Interface contacts:
Residue D300 in protein 2 interacts with residue R59 in protein 1 (closest heavy-atom distance 2.0 Å).
Residue R183 in protein 2 is in contact with residue Q55 in protein 1 (closest heavy-atom distance 2.9 Å).
Residue V295 in protein 2 contacts residue A10 in protein 1 (closest heavy-atom distance 3.8 Å).
Residue D296 in protein 2 contacts residue R14 in protein 1 (closest heavy-atom distance 2.5 Å).
Residue D296 in protein 2 interacts with residue R11 in protein 1 (closest heavy-atom distance 2.9 Å).
Residue E292 in protein 2 contacts residue R14 in protein 1 (closest heavy-atom distance 3.1 Å).
Residue Y339 in protein 2 interacts with residue A10 in protein 1 (closest heavy-atom distance 3.5 Å).
Residue R574 in protein 2 contacts residue Q2 in protein 1 (closest heavy-atom distance 3.3 Å).
Residue A40 in protein 2 contacts residue R252 in protein 1 (closest heavy-atom distance 2.1 Å).
Residue R624 in protein 2 contacts residue S33 in protein 1 (closest heavy-atom distance 3.2 Å).
Residue Y339 in protein 2 interacts with residue A13 in protein 1 (closest heavy-atom distance 3.7 Å).
Residue R111 in protein 2 is in contact with residue Q152 in protein 1 (closest heavy-atom distance 3.1 Å).
Residue S62 in protein 2 is in contact with residue D295 in protein 1 (closest heavy-atom distance 3.5 Å).
Residue E57 in protein 2 is in contact with residue R245 in protein 1 (closest heavy-atom distance 1.7 Å).
Residue V295 in protein 2 contacts residue R11 in protein 1 (closest heavy-atom distance 3.3 Å).
Residue L523 in protein 2 contacts residue M1 in protein 1 (closest heavy-atom distance 3.2 Å).
Residue A43 in protein 2 contacts residue E249 in protein 1 (closest heavy-atom distance 3.0 Å).
Residue W41 in protein 2 contacts residue R252 in protein 1 (closest heavy-atom distance 3.8 Å).
Residue S62 in protein 2 interacts with residue I294 in protein 1 (closest heavy-atom distance 2.6 Å).
Residue N65 in protein 2 interacts with residue V292 in protein 1 (closest heavy-atom distance 3.0 Å).
Residue R496 in protein 2 interacts with residue M1 in protein 1 (closest heavy-atom distance 3.3 Å).
Residue N65 in protein 2 interacts with residue R293 in protein 1 (closest heavy-atom distance 3.7 Å).
Residue E335 in protein 2 is in contact with residue A13 in protein 1 (closest heavy-atom distance 3.5 Å).
Residue E567 in protein 2 contacts residue L4 in protein 1 (closest heavy-atom distance 3.5 Å).
Residue R490 in protein 2 interacts with residue L4 in protein 1 (closest heavy-atom distance 3.0 Å).
Residue R44 in protein 2 contacts residue L253 in protein 1 (closest heavy-atom distance 3.7 Å).
Residue T522 in protein 2 contacts residue M1 in protein 1 (closest heavy-atom distance 3.0 Å).
Residue L50 in protein 2 interacts with residue R245 in protein 1 (closest heavy-atom distance 2.9 Å).
Residue E564 in protein 2 is in contact with residue S6 in protein 1 (closest heavy-atom distance 3.7 Å).
Residue K96 in protein 2 is in contact with residue E296 in protein 1 (closest heavy-atom distance 3.7 Å).
Residue E567 in protein 2 is in contact with residue S6 in protein 1 (closest heavy-atom distance 3.0 Å).
Residue N65 in protein 2 contacts residue I290 in protein 1 (closest heavy-atom distance 3.4 Å).
Residue R44 in protein 2 contacts residue N250 in protein 1 (closest heavy-atom distance 3.1 Å).
Residue D298 in protein 2 interacts with residue R11 in protein 1 (closest heavy-atom distance 3.2 Å).
Residue F61 in protein 2 contacts residue R293 in protein 1 (closest heavy-atom distance 3.2 Å).
Residue S62 in protein 2 is in contact with residue R293 in protein 1 (closest heavy-atom distance 3.4 Å).
Residue V625 in protein 2 contacts residue G35 in protein 1 (closest heavy-atom distance 3.5 Å).
Residue Y68 in protein 2 contacts residue I294 in protein 1 (closest heavy-atom distance 3.3 Å).
Residue L59 in protein 2 is in contact with residue R293 in protein 1 (closest heavy-atom distance 2.5 Å).
Residue M336 in protein 2 is in contact with residue A10 in protein 1 (closest heavy-atom distance 3.8 Å).
Residue E567 in protein 2 is in contact with residue L5 in protein 1 (closest heavy-atom distance 2.6 Å).
Residue Y498 in protein 2 interacts with residue R8 in protein 1 (closest heavy-atom distance 3.8 Å).
Residue Y339 in protein 2 interacts with residue T9 in protein 1 (closest heavy-atom distance 3.7 Å).
Residue Q629 in protein 2 interacts with residue L5 in protein 1 (closest heavy-atom distance 3.8 Å).
Residue E499 in protein 2 contacts residue R8 in protein 1 (closest heavy-atom distance 3.5 Å).
Residue R387 in protein 2 is in contact with residue R17 in protein 1 (closest heavy-atom distance 3.3 Å).
Residue A297 in protein 2 contacts residue R11 in protein 1 (closest heavy-atom distance 3.6 Å).
Residue N65 in protein 2 is in contact with residue I294 in protein 1 (closest heavy-atom distance 3.1 Å).
Residue F563 in protein 2 is in contact with residue L38 in protein 1 (closest heavy-atom distance 3.6 Å).
Residue L50 in protein 2 contacts residue E249 in protein 1 (closest heavy-atom distance 2.5 Å).
Residue Y339 in protein 2 interacts with residue R8 in protein 1 (closest heavy-atom distance 3.0 Å).
Residue F563 in protein 2 interacts with residue D34 in protein 1 (closest heavy-atom distance 3.1 Å).
Residue R496 in protein 2 contacts residue Q2 in protein 1 (closest heavy-atom distance 3.6 Å).
Residue Q332 in protein 2 contacts residue R14 in protein 1 (closest heavy-atom distance 3.6 Å).
Residue R64 in protein 2 interacts with residue I294 in protein 1 (closest heavy-atom distance 3.8 Å).
Residue R44 in protein 2 interacts with residue D276 in protein 1 (closest heavy-atom distance 3.1 Å).
Residue Y498 in protein 2 is in contact with residue P7 in protein 1 (closest heavy-atom distance 3.6 Å).
Residue E335 in protein 2 interacts with residue R17 in protein 1 (closest heavy-atom distance 2.3 Å).
Residue R622 in protein 2 contacts residue D34 in protein 1 (closest heavy-atom distance 3.0 Å).
Residue Y339 in protein 2 contacts residue P7 in protein 1 (closest heavy-atom distance 3.5 Å).

The following describes two proteins that form a bound complex.

Sequence of protein 1:
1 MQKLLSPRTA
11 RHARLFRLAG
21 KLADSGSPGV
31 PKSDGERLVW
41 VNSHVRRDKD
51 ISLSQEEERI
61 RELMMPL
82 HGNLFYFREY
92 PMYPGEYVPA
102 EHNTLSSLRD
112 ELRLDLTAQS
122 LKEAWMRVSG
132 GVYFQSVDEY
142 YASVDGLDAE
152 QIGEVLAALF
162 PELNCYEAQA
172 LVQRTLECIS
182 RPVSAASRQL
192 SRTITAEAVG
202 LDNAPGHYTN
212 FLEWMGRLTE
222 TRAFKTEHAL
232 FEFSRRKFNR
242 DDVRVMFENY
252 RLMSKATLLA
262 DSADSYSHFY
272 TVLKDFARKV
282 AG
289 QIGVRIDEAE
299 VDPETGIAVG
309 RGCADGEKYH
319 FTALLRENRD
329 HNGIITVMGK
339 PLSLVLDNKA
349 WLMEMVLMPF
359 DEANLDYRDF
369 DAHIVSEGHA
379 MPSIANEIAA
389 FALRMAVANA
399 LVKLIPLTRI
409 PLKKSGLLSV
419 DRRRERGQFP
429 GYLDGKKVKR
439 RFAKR

Sequence of protein 2:
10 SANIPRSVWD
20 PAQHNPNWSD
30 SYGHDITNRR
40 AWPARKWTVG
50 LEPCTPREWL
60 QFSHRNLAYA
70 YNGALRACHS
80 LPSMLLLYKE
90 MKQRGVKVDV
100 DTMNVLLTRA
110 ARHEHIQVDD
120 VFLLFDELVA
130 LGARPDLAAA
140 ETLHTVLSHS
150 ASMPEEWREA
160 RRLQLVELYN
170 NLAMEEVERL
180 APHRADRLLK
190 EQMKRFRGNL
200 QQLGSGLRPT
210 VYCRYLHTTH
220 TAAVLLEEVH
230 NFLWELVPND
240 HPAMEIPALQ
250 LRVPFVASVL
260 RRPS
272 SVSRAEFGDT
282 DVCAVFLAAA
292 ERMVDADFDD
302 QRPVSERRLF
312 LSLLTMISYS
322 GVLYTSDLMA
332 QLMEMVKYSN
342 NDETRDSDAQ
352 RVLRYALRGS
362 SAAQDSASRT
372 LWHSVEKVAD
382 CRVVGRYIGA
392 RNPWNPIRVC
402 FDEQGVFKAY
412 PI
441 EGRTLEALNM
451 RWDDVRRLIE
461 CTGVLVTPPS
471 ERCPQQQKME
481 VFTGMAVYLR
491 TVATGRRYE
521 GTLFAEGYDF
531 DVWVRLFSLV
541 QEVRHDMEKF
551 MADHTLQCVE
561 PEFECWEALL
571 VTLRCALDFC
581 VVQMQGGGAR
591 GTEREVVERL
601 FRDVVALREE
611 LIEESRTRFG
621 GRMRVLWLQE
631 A